Sequence of protein 1:
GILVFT

Sequence of protein 2:
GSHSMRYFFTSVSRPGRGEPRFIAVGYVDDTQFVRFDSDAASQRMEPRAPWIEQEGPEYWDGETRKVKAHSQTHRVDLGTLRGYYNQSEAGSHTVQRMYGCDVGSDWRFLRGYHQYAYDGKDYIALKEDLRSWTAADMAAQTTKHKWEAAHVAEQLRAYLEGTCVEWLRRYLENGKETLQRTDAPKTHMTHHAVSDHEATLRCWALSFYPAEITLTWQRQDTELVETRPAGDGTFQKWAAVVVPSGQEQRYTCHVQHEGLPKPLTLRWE

Interface contacts:
Residue W147 in protein 2 interacts with residue T8 in protein 1 (closest heavy-atom distance 3.1 Å).
Residue K66 in protein 2 is in contact with residue I2 in protein 1 (closest heavy-atom distance 2.8 Å).
Residue V152 in protein 2 interacts with residue F7 in protein 1 (closest heavy-atom distance 3.6 Å).
Residue K66 in protein 2 interacts with residue L3 in protein 1 (closest heavy-atom distance 3.2 Å).
Residue L156 in protein 2 contacts residue L3 in protein 1 (closest heavy-atom distance 4.2 Å).
Residue Y159 in protein 2 interacts with residue I2 in protein 1 (closest heavy-atom distance 2.8 Å).
Residue V67 in protein 2 interacts with residue I2 in protein 1 (closest heavy-atom distance 3.6 Å).
Residue H114 in protein 2 is in contact with residue V6 in protein 1 (closest heavy-atom distance 4.6 Å).
Residue Y99 in protein 2 is in contact with residue L3 in protein 1 (closest heavy-atom distance 3.2 Å).
Residue D77 in protein 2 interacts with residue F7 in protein 1 (closest heavy-atom distance 4.4 Å).
Residue Y7 in protein 2 contacts residue G1 in protein 1 (closest heavy-atom distance 2.8 Å).
Residue Y7 in protein 2 is in contact with residue I2 in protein 1 (closest heavy-atom distance 3.4 Å).
Residue T73 in protein 2 is in contact with residue F7 in protein 1 (closest heavy-atom distance 3.8 Å).
Residue H114 in protein 2 contacts residue L3 in protein 1 (closest heavy-atom distance 3.9 Å).
Residue Y171 in protein 2 is in contact with residue G1 in protein 1 (closest heavy-atom distance 3.2 Å).
Residue F9 in protein 2 interacts with residue I2 in protein 1 (closest heavy-atom distance 3.8 Å).
Residue Y99 in protein 2 interacts with residue I2 in protein 1 (closest heavy-atom distance 3.1 Å).
Residue L156 in protein 2 interacts with residue F7 in protein 1 (closest heavy-atom distance 4.9 Å).
Residue M45 in protein 2 is in contact with residue I2 in protein 1 (closest heavy-atom distance 4.1 Å).
Residue W167 in protein 2 is in contact with residue G1 in protein 1 (closest heavy-atom distance 3.1 Å).
Residue V76 in protein 2 is in contact with residue T8 in protein 1 (closest heavy-atom distance 4.0 Å).
Residue E63 in protein 2 is in contact with residue G1 in protein 1 (closest heavy-atom distance 3.3 Å).
Residue R97 in protein 2 interacts with residue T8 in protein 1 (closest heavy-atom distance 4.9 Å).
Residue Y159 in protein 2 contacts residue G1 in protein 1 (closest heavy-atom distance 2.4 Å).
Residue E63 in protein 2 interacts with residue I2 in protein 1 (closest heavy-atom distance 3.2 Å).
Residue H74 in protein 2 is in contact with residue V6 in protein 1 (closest heavy-atom distance 4.6 Å).
Residue Q155 in protein 2 interacts with residue F7 in protein 1 (closest heavy-atom distance 2.7 Å).
Residue D77 in protein 2 contacts residue T8 in protein 1 (closest heavy-atom distance 3.1 Å).
Residue Q155 in protein 2 interacts with residue L3 in protein 1 (closest heavy-atom distance 4.9 Å).
Residue H70 in protein 2 contacts residue V6 in protein 1 (closest heavy-atom distance 3.3 Å).
Residue T73 in protein 2 is in contact with residue T8 in protein 1 (closest heavy-atom distance 3.8 Å).
Residue M5 in protein 2 interacts with residue G1 in protein 1 (closest heavy-atom distance 3.7 Å).
Residue R97 in protein 2 interacts with residue F7 in protein 1 (closest heavy-atom distance 3.0 Å).
Residue H70 in protein 2 interacts with residue I2 in protein 1 (closest heavy-atom distance 4.2 Å).
Residue Y59 in protein 2 interacts with residue G1 in protein 1 (closest heavy-atom distance 5.0 Å).
Residue Y159 in protein 2 is in contact with residue L3 in protein 1 (closest heavy-atom distance 3.4 Å).
Residue W147 in protein 2 contacts residue F7 in protein 1 (closest heavy-atom distance 3.6 Å).
Residue Y99 in protein 2 contacts residue V6 in protein 1 (closest heavy-atom distance 3.8 Å).
Residue T143 in protein 2 interacts with residue T8 in protein 1 (closest heavy-atom distance 4.8 Å).
Residue H70 in protein 2 is in contact with residue L3 in protein 1 (closest heavy-atom distance 2.8 Å).
Residue R97 in protein 2 contacts residue V6 in protein 1 (closest heavy-atom distance 2.7 Å).
Residue T73 in protein 2 contacts residue V6 in protein 1 (closest heavy-atom distance 3.3 Å).
Residue A69 in protein 2 contacts residue V6 in protein 1 (closest heavy-atom distance 4.8 Å).

This data describes a binding interaction between two proteins.